The following describes two proteins that form a bound complex.

Sequence of protein 1:
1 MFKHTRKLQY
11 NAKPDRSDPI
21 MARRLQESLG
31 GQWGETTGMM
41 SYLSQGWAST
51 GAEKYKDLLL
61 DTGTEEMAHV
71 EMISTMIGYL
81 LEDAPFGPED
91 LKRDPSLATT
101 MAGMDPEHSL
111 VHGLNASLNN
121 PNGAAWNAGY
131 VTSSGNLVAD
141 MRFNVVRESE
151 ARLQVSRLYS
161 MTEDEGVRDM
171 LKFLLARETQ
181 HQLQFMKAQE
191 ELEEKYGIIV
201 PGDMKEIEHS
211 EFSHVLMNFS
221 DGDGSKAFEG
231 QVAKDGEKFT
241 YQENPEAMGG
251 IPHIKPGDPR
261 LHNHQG

Sequence of protein 2:
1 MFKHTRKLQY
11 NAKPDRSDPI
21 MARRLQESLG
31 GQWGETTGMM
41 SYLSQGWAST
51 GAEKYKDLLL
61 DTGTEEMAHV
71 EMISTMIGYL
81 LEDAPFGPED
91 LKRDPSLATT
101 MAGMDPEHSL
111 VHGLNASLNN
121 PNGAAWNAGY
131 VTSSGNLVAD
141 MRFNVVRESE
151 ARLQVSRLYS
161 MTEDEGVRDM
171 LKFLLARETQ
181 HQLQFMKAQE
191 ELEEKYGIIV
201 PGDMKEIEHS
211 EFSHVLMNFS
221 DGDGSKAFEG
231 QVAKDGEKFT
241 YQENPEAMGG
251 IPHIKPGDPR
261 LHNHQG

Interface contacts:
Residue S134 in protein 1 interacts with residue V111 in protein 2 (closest heavy-atom distance 3.3 Å).
Residue T64 in protein 1 is in contact with residue H4 in protein 2 (closest heavy-atom distance 3.5 Å).
Residue E71 in protein 1 is in contact with residue W47 in protein 2 (closest heavy-atom distance 3.0 Å).
Residue S44 in protein 1 contacts residue L118 in protein 2 (closest heavy-atom distance 3.8 Å).
Residue T64 in protein 1 interacts with residue F2 in protein 2 (closest heavy-atom distance 3.7 Å).
Residue A48 in protein 1 is in contact with residue N115 in protein 2 (closest heavy-atom distance 3.4 Å).
Residue T5 in protein 1 is in contact with residue M1 in protein 2 (closest heavy-atom distance 2.8 Å).
Residue W126 in protein 1 is in contact with residue W126 in protein 2 (closest heavy-atom distance 3.7 Å).
Residue F2 in protein 1 contacts residue K3 in protein 2 (closest heavy-atom distance 3.4 Å).
Residue H112 in protein 1 interacts with residue G135 in protein 2 (closest heavy-atom distance 3.9 Å).
Residue E53 in protein 1 contacts residue R6 in protein 2 (closest heavy-atom distance 2.5 Å).
Residue L118 in protein 1 contacts residue A128 in protein 2 (closest heavy-atom distance 3.4 Å).
Residue M67 in protein 1 is in contact with residue M67 in protein 2 (closest heavy-atom distance 1.9 Å).
Residue N127 in protein 1 is in contact with residue W126 in protein 2 (closest heavy-atom distance 3.4 Å).
Residue W126 in protein 1 is in contact with residue A128 in protein 2 (closest heavy-atom distance 3.0 Å).
Residue F2 in protein 1 is in contact with residue T64 in protein 2 (closest heavy-atom distance 3.5 Å).
Residue G113 in protein 1 contacts residue S134 in protein 2 (closest heavy-atom distance 3.4 Å).
Residue W47 in protein 1 is in contact with residue S74 in protein 2 (closest heavy-atom distance 3.7 Å).
Residue H4 in protein 1 interacts with residue T64 in protein 2 (closest heavy-atom distance 3.5 Å).
Residue A125 in protein 1 contacts residue A128 in protein 2 (closest heavy-atom distance 3.8 Å).
Residue W126 in protein 1 is in contact with residue N127 in protein 2 (closest heavy-atom distance 3.4 Å).
Residue S74 in protein 1 interacts with residue W47 in protein 2 (closest heavy-atom distance 3.7 Å).
Residue M1 in protein 1 is in contact with residue E71 in protein 2 (closest heavy-atom distance 2.6 Å).
Residue L118 in protein 1 interacts with residue S44 in protein 2 (closest heavy-atom distance 3.9 Å).
Residue M67 in protein 1 is in contact with residue F2 in protein 2 (closest heavy-atom distance 3.6 Å).
Residue R6 in protein 1 is in contact with residue L60 in protein 2 (closest heavy-atom distance 3.6 Å).
Residue S134 in protein 1 contacts residue G113 in protein 2 (closest heavy-atom distance 3.4 Å).
Residue R6 in protein 1 is in contact with residue E53 in protein 2 (closest heavy-atom distance 2.8 Å).
Residue G129 in protein 1 interacts with residue A125 in protein 2 (closest heavy-atom distance 3.7 Å).
Residue K3 in protein 1 interacts with residue F2 in protein 2 (closest heavy-atom distance 3.2 Å).
Residue H4 in protein 1 contacts residue F2 in protein 2 (closest heavy-atom distance 3.5 Å).
Residue M1 in protein 1 is in contact with residue T5 in protein 2 (closest heavy-atom distance 2.9 Å).
Residue H112 in protein 1 contacts residue S134 in protein 2 (closest heavy-atom distance 3.2 Å).
Residue S133 in protein 1 is in contact with residue H112 in protein 2 (closest heavy-atom distance 2.8 Å).
Residue H4 in protein 1 contacts residue M1 in protein 2 (closest heavy-atom distance 3.2 Å).
Residue G135 in protein 1 is in contact with residue H112 in protein 2 (closest heavy-atom distance 3.9 Å).
Residue M1 in protein 1 is in contact with residue Q9 in protein 2 (closest heavy-atom distance 3.9 Å).
Residue W47 in protein 1 contacts residue E71 in protein 2 (closest heavy-atom distance 3.0 Å).
Residue S134 in protein 1 contacts residue H112 in protein 2 (closest heavy-atom distance 3.2 Å).
Residue L118 in protein 1 contacts residue M40 in protein 2 (closest heavy-atom distance 3.8 Å).
Residue M1 in protein 1 contacts residue K7 in protein 2 (closest heavy-atom distance 2.8 Å).
Residue V111 in protein 1 is in contact with residue S134 in protein 2 (closest heavy-atom distance 3.2 Å).
Residue H112 in protein 1 is in contact with residue S133 in protein 2 (closest heavy-atom distance 2.8 Å).
Residue V70 in protein 1 interacts with residue W47 in protein 2 (closest heavy-atom distance 3.9 Å).
Residue K7 in protein 1 is in contact with residue M1 in protein 2 (closest heavy-atom distance 2.8 Å).
Residue E71 in protein 1 contacts residue M1 in protein 2 (closest heavy-atom distance 2.6 Å).
Residue R6 in protein 1 contacts residue K56 in protein 2 (closest heavy-atom distance 3.5 Å).
Residue A128 in protein 1 is in contact with residue L118 in protein 2 (closest heavy-atom distance 3.4 Å).
Residue A128 in protein 1 interacts with residue A125 in protein 2 (closest heavy-atom distance 3.9 Å).
Residue A128 in protein 1 interacts with residue W126 in protein 2 (closest heavy-atom distance 2.9 Å).
Residue N115 in protein 1 is in contact with residue A48 in protein 2 (closest heavy-atom distance 3.5 Å).
Residue F2 in protein 1 contacts residue M67 in protein 2 (closest heavy-atom distance 3.5 Å).
Residue K56 in protein 1 contacts residue R6 in protein 2 (closest heavy-atom distance 3.5 Å).
Residue A125 in protein 1 is in contact with residue G129 in protein 2 (closest heavy-atom distance 3.8 Å).
Residue Q9 in protein 1 interacts with residue M1 in protein 2 (closest heavy-atom distance 3.9 Å).
Residue K3 in protein 1 is in contact with residue K3 in protein 2 (closest heavy-atom distance 2.8 Å).
Residue M1 in protein 1 is in contact with residue H4 in protein 2 (closest heavy-atom distance 3.3 Å).
Residue L60 in protein 1 is in contact with residue R6 in protein 2 (closest heavy-atom distance 3.5 Å).
Residue N127 in protein 1 is in contact with residue N127 in protein 2 (closest heavy-atom distance 3.6 Å).
Residue F2 in protein 1 contacts residue H4 in protein 2 (closest heavy-atom distance 3.4 Å).